Interface contacts:
Residue I93 in protein 1 is in contact with residue D8 in protein 2 (closest heavy-atom distance 3.6 Å).
Residue R104 in protein 1 is in contact with residue L10 in protein 2 (closest heavy-atom distance 2.9 Å).
Residue W165 in protein 1 interacts with residue R9 in protein 2 (closest heavy-atom distance 3.4 Å).
Residue V142 in protein 1 contacts residue L10 in protein 2 (closest heavy-atom distance 3.8 Å).
Residue S90 in protein 1 contacts residue D8 in protein 2 (closest heavy-atom distance 2.7 Å).
Residue I86 in protein 1 is in contact with residue S5 in protein 2 (closest heavy-atom distance 2.7 Å).
Residue I86 in protein 1 is in contact with residue A2 in protein 2 (closest heavy-atom distance 3.5 Å).
Residue W116 in protein 1 contacts residue D8 in protein 2 (closest heavy-atom distance 3.2 Å).
Residue G173 in protein 1 is in contact with residue Y7 in protein 2 (closest heavy-atom distance 3.1 Å).
Residue S118 in protein 1 is in contact with residue D8 in protein 2 (closest heavy-atom distance 4.8 Å).
Residue I93 in protein 1 is in contact with residue R9 in protein 2 (closest heavy-atom distance 3.5 Å).
Residue H132 in protein 1 contacts residue Y7 in protein 2 (closest heavy-atom distance 3.0 Å).
Residue Y177 in protein 1 interacts with residue A2 in protein 2 (closest heavy-atom distance 3.4 Å).
Residue N97 in protein 1 interacts with residue L10 in protein 2 (closest heavy-atom distance 2.9 Å).
Residue C182 in protein 1 is in contact with residue T1 in protein 2 (closest heavy-atom distance 4.1 Å).
Residue Y189 in protein 1 is in contact with residue T1 in protein 2 (closest heavy-atom distance 3.2 Å).
Residue N97 in protein 1 interacts with residue R9 in protein 2 (closest heavy-atom distance 3.9 Å).
Residue F141 in protein 1 interacts with residue L10 in protein 2 (closest heavy-atom distance 3.8 Å).
Residue I93 in protein 1 contacts residue N6 in protein 2 (closest heavy-atom distance 4.4 Å).
Residue W116 in protein 1 contacts residue Y7 in protein 2 (closest heavy-atom distance 3.4 Å).
Residue I86 in protein 1 contacts residue G3 in protein 2 (closest heavy-atom distance 3.8 Å).
Residue S90 in protein 1 interacts with residue S5 in protein 2 (closest heavy-atom distance 3.6 Å).
Residue W165 in protein 1 is in contact with residue Y7 in protein 2 (closest heavy-atom distance 3.2 Å).
Residue Q176 in protein 1 is in contact with residue Y7 in protein 2 (closest heavy-atom distance 4.8 Å).
Residue A134 in protein 1 is in contact with residue L10 in protein 2 (closest heavy-atom distance 4.3 Å).
Residue W116 in protein 1 is in contact with residue L10 in protein 2 (closest heavy-atom distance 3.7 Å).
Residue E96 in protein 1 contacts residue R9 in protein 2 (closest heavy-atom distance 4.8 Å).
Residue P160 in protein 1 interacts with residue L10 in protein 2 (closest heavy-atom distance 4.6 Å).
Residue Y170 in protein 1 contacts residue N6 in protein 2 (closest heavy-atom distance 3.8 Å).
Residue T161 in protein 1 interacts with residue L10 in protein 2 (closest heavy-atom distance 3.0 Å).
Residue G89 in protein 1 is in contact with residue S5 in protein 2 (closest heavy-atom distance 3.7 Å).
Residue L174 in protein 1 contacts residue Y7 in protein 2 (closest heavy-atom distance 3.6 Å).
Residue I93 in protein 1 interacts with residue S5 in protein 2 (closest heavy-atom distance 3.5 Å).
Residue E83 in protein 1 is in contact with residue T1 in protein 2 (closest heavy-atom distance 3.9 Å).
Residue Y170 in protein 1 contacts residue Y7 in protein 2 (closest heavy-atom distance 3.5 Å).
Residue T181 in protein 1 interacts with residue T1 in protein 2 (closest heavy-atom distance 3.9 Å).
Residue V87 in protein 1 is in contact with residue S5 in protein 2 (closest heavy-atom distance 4.9 Å).
Residue R30 in protein 1 interacts with residue D8 in protein 2 (closest heavy-atom distance 2.8 Å).
Residue Y28 in protein 1 is in contact with residue A2 in protein 2 (closest heavy-atom distance 4.2 Å).
Residue L26 in protein 1 is in contact with residue T1 in protein 2 (closest heavy-atom distance 4.4 Å).
Residue V114 in protein 1 interacts with residue L10 in protein 2 (closest heavy-atom distance 3.9 Å).
Residue W185 in protein 1 is in contact with residue T1 in protein 2 (closest heavy-atom distance 3.4 Å).
Residue Q85 in protein 1 interacts with residue S5 in protein 2 (closest heavy-atom distance 4.8 Å).
Residue Y79 in protein 1 contacts residue T1 in protein 2 (closest heavy-atom distance 3.7 Å).
Residue H132 in protein 1 interacts with residue D8 in protein 2 (closest heavy-atom distance 4.1 Å).
Residue Y170 in protein 1 contacts residue R9 in protein 2 (closest heavy-atom distance 3.5 Å).
Residue N94 in protein 1 interacts with residue D8 in protein 2 (closest heavy-atom distance 4.0 Å).
Residue N97 in protein 1 contacts residue D8 in protein 2 (closest heavy-atom distance 2.8 Å).
Residue W116 in protein 1 interacts with residue R9 in protein 2 (closest heavy-atom distance 4.7 Å).
Residue I100 in protein 1 contacts residue L10 in protein 2 (closest heavy-atom distance 3.9 Å).
Residue W165 in protein 1 interacts with residue N6 in protein 2 (closest heavy-atom distance 4.7 Å).
Residue L101 in protein 1 contacts residue L10 in protein 2 (closest heavy-atom distance 3.7 Å).
Residue T161 in protein 1 interacts with residue R9 in protein 2 (closest heavy-atom distance 4.3 Å).
Residue E83 in protein 1 contacts residue A2 in protein 2 (closest heavy-atom distance 3.4 Å).
Residue Y177 in protein 1 interacts with residue T1 in protein 2 (closest heavy-atom distance 3.0 Å).
Residue Y177 in protein 1 is in contact with residue G3 in protein 2 (closest heavy-atom distance 3.3 Å).
Residue K164 in protein 1 interacts with residue L10 in protein 2 (closest heavy-atom distance 2.9 Å).
Residue Y28 in protein 1 interacts with residue T1 in protein 2 (closest heavy-atom distance 2.9 Å).

Sequence of protein 1:
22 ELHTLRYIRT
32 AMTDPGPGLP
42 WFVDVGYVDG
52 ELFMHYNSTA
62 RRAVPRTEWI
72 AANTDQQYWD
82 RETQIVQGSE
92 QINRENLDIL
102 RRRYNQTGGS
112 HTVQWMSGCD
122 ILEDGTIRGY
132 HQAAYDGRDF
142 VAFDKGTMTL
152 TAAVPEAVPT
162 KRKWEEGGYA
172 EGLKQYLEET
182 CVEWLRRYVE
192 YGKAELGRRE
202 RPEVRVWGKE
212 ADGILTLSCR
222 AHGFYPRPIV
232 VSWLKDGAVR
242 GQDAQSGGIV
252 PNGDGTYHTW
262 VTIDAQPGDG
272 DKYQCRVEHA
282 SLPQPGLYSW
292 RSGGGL

Sequence of protein 2:
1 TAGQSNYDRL

The following describes two proteins that form a bound complex.